Interface contacts:
Residue R96 in protein 1 interacts with residue R70 in protein 2 (closest heavy-atom distance 2.7 Å).
Residue Y92 in protein 1 contacts residue H68 in protein 2 (closest heavy-atom distance 2.9 Å).
Residue Y92 in protein 1 is in contact with residue I5 in protein 2 (closest heavy-atom distance 3.7 Å).
Residue Y92 in protein 1 is in contact with residue Y69 in protein 2 (closest heavy-atom distance 3.7 Å).
Residue C101 in protein 1 is in contact with residue Q73 in protein 2 (closest heavy-atom distance 4.3 Å).
Residue P14 in protein 1 is in contact with residue I49 in protein 2 (closest heavy-atom distance 3.5 Å).
Residue Y15 in protein 1 interacts with residue Q66 in protein 2 (closest heavy-atom distance 2.8 Å).
Residue C98 in protein 1 is in contact with residue C72 in protein 2 (closest heavy-atom distance 4.1 Å).
Residue C101 in protein 1 is in contact with residue R70 in protein 2 (closest heavy-atom distance 3.1 Å).
Residue V97 in protein 1 is in contact with residue R70 in protein 2 (closest heavy-atom distance 3.5 Å).
Residue R94 in protein 1 contacts residue R42 in protein 2 (closest heavy-atom distance 4.4 Å).
Residue N88 in protein 1 is in contact with residue S63 in protein 2 (closest heavy-atom distance 3.5 Å).
Residue N88 in protein 1 interacts with residue M1 in protein 2 (closest heavy-atom distance 4.7 Å).
Residue Y90 in protein 1 contacts residue T64 in protein 2 (closest heavy-atom distance 2.9 Å).
Residue R94 in protein 1 interacts with residue R70 in protein 2 (closest heavy-atom distance 3.0 Å).
Residue N88 in protein 1 contacts residue E62 in protein 2 (closest heavy-atom distance 3.5 Å).
Residue Y90 in protein 1 interacts with residue V65 in protein 2 (closest heavy-atom distance 3.3 Å).
Residue I19 in protein 1 interacts with residue R70 in protein 2 (closest heavy-atom distance 3.4 Å).
Residue N88 in protein 1 interacts with residue T64 in protein 2 (closest heavy-atom distance 2.7 Å).
Residue R94 in protein 1 contacts residue H68 in protein 2 (closest heavy-atom distance 3.1 Å).
Residue Y92 in protein 1 interacts with residue V65 in protein 2 (closest heavy-atom distance 4.0 Å).
Residue P14 in protein 1 interacts with residue Q66 in protein 2 (closest heavy-atom distance 3.4 Å).
Residue L91 in protein 1 contacts residue Q66 in protein 2 (closest heavy-atom distance 3.4 Å).
Residue P14 in protein 1 interacts with residue E24 in protein 2 (closest heavy-atom distance 3.8 Å).
Residue L93 in protein 1 contacts residue H68 in protein 2 (closest heavy-atom distance 3.7 Å).
Residue C98 in protein 1 is in contact with residue R70 in protein 2 (closest heavy-atom distance 4.3 Å).
Residue C101 in protein 1 interacts with residue C72 in protein 2 (closest heavy-atom distance 2.0 Å).
Residue A87 in protein 1 contacts residue M1 in protein 2 (closest heavy-atom distance 4.7 Å).
Residue R94 in protein 1 is in contact with residue M71 in protein 2 (closest heavy-atom distance 3.2 Å).
Residue L91 in protein 1 interacts with residue H68 in protein 2 (closest heavy-atom distance 4.4 Å).
Residue Y74 in protein 1 is in contact with residue V65 in protein 2 (closest heavy-atom distance 4.5 Å).
Residue R94 in protein 1 interacts with residue E7 in protein 2 (closest heavy-atom distance 2.7 Å).
Residue Y92 in protein 1 contacts residue Q66 in protein 2 (closest heavy-atom distance 2.7 Å).
Residue Y74 in protein 1 is in contact with residue K2 in protein 2 (closest heavy-atom distance 3.9 Å).
Residue E68 in protein 1 is in contact with residue M71 in protein 2 (closest heavy-atom distance 4.4 Å).
Residue Y74 in protein 1 is in contact with residue I5 in protein 2 (closest heavy-atom distance 3.0 Å).
Residue N41 in protein 1 is in contact with residue K2 in protein 2 (closest heavy-atom distance 4.2 Å).
Residue M102 in protein 1 interacts with residue Q73 in protein 2 (closest heavy-atom distance 4.6 Å).
Residue R96 in protein 1 contacts residue M71 in protein 2 (closest heavy-atom distance 3.5 Å).
Residue F89 in protein 1 is in contact with residue Q66 in protein 2 (closest heavy-atom distance 3.5 Å).
Residue Y90 in protein 1 contacts residue M1 in protein 2 (closest heavy-atom distance 4.0 Å).
Residue V17 in protein 1 interacts with residue H68 in protein 2 (closest heavy-atom distance 3.6 Å).
Residue R96 in protein 1 contacts residue C72 in protein 2 (closest heavy-atom distance 3.4 Å).
Residue Y90 in protein 1 contacts residue K2 in protein 2 (closest heavy-atom distance 3.6 Å).
Residue Y74 in protein 1 interacts with residue I3 in protein 2 (closest heavy-atom distance 2.6 Å).
Residue F89 in protein 1 is in contact with residue T64 in protein 2 (closest heavy-atom distance 3.3 Å).
Residue V17 in protein 1 interacts with residue Q66 in protein 2 (closest heavy-atom distance 4.3 Å).
Residue Y92 in protein 1 is in contact with residue V67 in protein 2 (closest heavy-atom distance 3.6 Å).
Residue R94 in protein 1 interacts with residue Y69 in protein 2 (closest heavy-atom distance 3.2 Å).
Residue F89 in protein 1 contacts residue I49 in protein 2 (closest heavy-atom distance 4.4 Å).
Residue Y90 in protein 1 is in contact with residue Q66 in protein 2 (closest heavy-atom distance 2.7 Å).
Residue F89 in protein 1 interacts with residue V65 in protein 2 (closest heavy-atom distance 4.4 Å).
Residue A95 in protein 1 interacts with residue R70 in protein 2 (closest heavy-atom distance 3.4 Å).
Residue R96 in protein 1 interacts with residue S74 in protein 2 (closest heavy-atom distance 3.3 Å).
Residue A95 in protein 1 is in contact with residue M71 in protein 2 (closest heavy-atom distance 4.0 Å).
Residue D42 in protein 1 contacts residue K2 in protein 2 (closest heavy-atom distance 2.7 Å).
Residue Y74 in protein 1 interacts with residue P4 in protein 2 (closest heavy-atom distance 3.1 Å).
Residue C101 in protein 1 interacts with residue M71 in protein 2 (closest heavy-atom distance 4.7 Å).
Residue Y92 in protein 1 contacts residue E7 in protein 2 (closest heavy-atom distance 4.7 Å).
Residue I19 in protein 1 contacts residue H68 in protein 2 (closest heavy-atom distance 3.9 Å).

Sequence of protein 1:
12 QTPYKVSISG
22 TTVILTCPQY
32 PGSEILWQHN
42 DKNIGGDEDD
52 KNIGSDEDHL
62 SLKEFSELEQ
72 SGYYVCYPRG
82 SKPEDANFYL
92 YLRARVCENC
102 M

Sequence of protein 2:
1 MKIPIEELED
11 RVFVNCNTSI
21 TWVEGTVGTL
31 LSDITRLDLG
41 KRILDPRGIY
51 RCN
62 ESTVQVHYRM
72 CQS

These two protein chains interact to form a complex.